Sequence of protein 1:
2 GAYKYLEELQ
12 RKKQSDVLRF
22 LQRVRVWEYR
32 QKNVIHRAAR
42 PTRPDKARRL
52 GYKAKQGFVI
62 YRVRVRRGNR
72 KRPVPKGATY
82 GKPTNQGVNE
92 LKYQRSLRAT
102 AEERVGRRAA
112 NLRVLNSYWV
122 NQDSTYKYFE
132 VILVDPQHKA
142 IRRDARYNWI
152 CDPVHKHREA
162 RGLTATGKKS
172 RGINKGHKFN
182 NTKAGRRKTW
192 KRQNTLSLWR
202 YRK

Residue-level contacts at the interface:
Residue N45 in protein 2 is in contact with residue Y202 in protein 1 (closest heavy-atom distance 3.7 Å).
Residue N110 in protein 2 is in contact with residue Y202 in protein 1 (closest heavy-atom distance 3.4 Å).
Residue K112 in protein 2 contacts residue R203 in protein 1 (closest heavy-atom distance 3.4 Å).
Residue K108 in protein 2 is in contact with residue R203 in protein 1 (closest heavy-atom distance 4.1 Å).
Residue N45 in protein 2 contacts residue R201 in protein 1 (closest heavy-atom distance 4.0 Å).
Residue K112 in protein 2 interacts with residue Y202 in protein 1 (closest heavy-atom distance 3.8 Å).
Residue R107 in protein 2 contacts residue R203 in protein 1 (closest heavy-atom distance 3.6 Å).
Residue K112 in protein 2 interacts with residue K204 in protein 1 (closest heavy-atom distance 3.6 Å).
Residue V111 in protein 2 interacts with residue Y202 in protein 1 (closest heavy-atom distance 3.6 Å).
Residue N110 in protein 2 contacts residue R201 in protein 1 (closest heavy-atom distance 3.1 Å).
Residue W106 in protein 2 contacts residue R203 in protein 1 (closest heavy-atom distance 3.6 Å).

Sequence of protein 2:
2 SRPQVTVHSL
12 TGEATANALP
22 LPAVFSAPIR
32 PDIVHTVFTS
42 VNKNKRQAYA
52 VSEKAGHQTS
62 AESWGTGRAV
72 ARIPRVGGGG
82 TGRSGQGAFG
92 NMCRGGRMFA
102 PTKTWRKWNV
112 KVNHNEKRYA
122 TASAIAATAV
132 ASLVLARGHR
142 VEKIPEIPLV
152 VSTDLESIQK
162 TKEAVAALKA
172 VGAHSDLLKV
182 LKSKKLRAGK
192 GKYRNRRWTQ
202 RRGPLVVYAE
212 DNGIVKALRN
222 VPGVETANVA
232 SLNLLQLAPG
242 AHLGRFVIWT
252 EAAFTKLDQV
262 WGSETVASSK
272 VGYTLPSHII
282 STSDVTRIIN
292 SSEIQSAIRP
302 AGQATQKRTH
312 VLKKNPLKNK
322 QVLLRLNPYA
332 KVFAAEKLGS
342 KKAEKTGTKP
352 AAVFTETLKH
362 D

These two protein chains interact to form a complex.